Sequence of protein 1:
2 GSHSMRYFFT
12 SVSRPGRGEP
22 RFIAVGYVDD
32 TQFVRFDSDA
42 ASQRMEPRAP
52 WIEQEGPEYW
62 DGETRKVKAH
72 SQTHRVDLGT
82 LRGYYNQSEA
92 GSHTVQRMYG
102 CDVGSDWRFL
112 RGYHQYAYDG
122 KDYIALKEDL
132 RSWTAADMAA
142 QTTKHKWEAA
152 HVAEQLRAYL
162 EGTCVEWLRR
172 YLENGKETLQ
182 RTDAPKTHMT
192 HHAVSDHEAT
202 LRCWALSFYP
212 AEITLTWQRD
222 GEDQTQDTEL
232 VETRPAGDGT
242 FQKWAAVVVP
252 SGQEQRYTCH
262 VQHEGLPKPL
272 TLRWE

These two protein chains interact to form a complex.

Residue-level contacts at the interface:
Residue E64 in protein 1 contacts residue L2 in protein 2 (closest heavy-atom distance 3.1 Å).
Residue D78 in protein 1 is in contact with residue Q8 in protein 2 (closest heavy-atom distance 3.4 Å).
Residue E64 in protein 1 is in contact with residue S1 in protein 2 (closest heavy-atom distance 2.6 Å).
Residue Y117 in protein 1 is in contact with residue V9 in protein 2 (closest heavy-atom distance 4.0 Å).
Residue Y100 in protein 1 contacts residue L2 in protein 2 (closest heavy-atom distance 3.3 Å).
Residue Y60 in protein 1 contacts residue S1 in protein 2 (closest heavy-atom distance 4.5 Å).
Residue K147 in protein 1 contacts residue V9 in protein 2 (closest heavy-atom distance 4.0 Å).
Residue T74 in protein 1 interacts with residue W5 in protein 2 (closest heavy-atom distance 3.7 Å).
Residue K67 in protein 1 is in contact with residue L2 in protein 2 (closest heavy-atom distance 3.4 Å).
Residue Y85 in protein 1 contacts residue V9 in protein 2 (closest heavy-atom distance 3.0 Å).
Residue T81 in protein 1 is in contact with residue V9 in protein 2 (closest heavy-atom distance 3.1 Å).
Residue A70 in protein 1 is in contact with residue I6 in protein 2 (closest heavy-atom distance 4.3 Å).
Residue Y117 in protein 1 interacts with residue T7 in protein 2 (closest heavy-atom distance 4.5 Å).
Residue R98 in protein 1 is in contact with residue L3 in protein 2 (closest heavy-atom distance 4.5 Å).
Residue F10 in protein 1 contacts residue L2 in protein 2 (closest heavy-atom distance 3.6 Å).
Residue T144 in protein 1 interacts with residue V9 in protein 2 (closest heavy-atom distance 3.0 Å).
Residue W148 in protein 1 interacts with residue T7 in protein 2 (closest heavy-atom distance 3.6 Å).
Residue H71 in protein 1 is in contact with residue L3 in protein 2 (closest heavy-atom distance 3.2 Å).
Residue V153 in protein 1 is in contact with residue T7 in protein 2 (closest heavy-atom distance 4.0 Å).
Residue Y160 in protein 1 interacts with residue L2 in protein 2 (closest heavy-atom distance 4.1 Å).
Residue Y160 in protein 1 interacts with residue L3 in protein 2 (closest heavy-atom distance 3.4 Å).
Residue Y8 in protein 1 is in contact with residue L2 in protein 2 (closest heavy-atom distance 3.4 Å).
Residue Q156 in protein 1 interacts with residue T7 in protein 2 (closest heavy-atom distance 4.9 Å).
Residue K67 in protein 1 interacts with residue L3 in protein 2 (closest heavy-atom distance 4.5 Å).
Residue K67 in protein 1 interacts with residue W5 in protein 2 (closest heavy-atom distance 4.9 Å).
Residue M6 in protein 1 contacts residue S1 in protein 2 (closest heavy-atom distance 3.7 Å).
Residue W148 in protein 1 contacts residue Q8 in protein 2 (closest heavy-atom distance 2.8 Å).
Residue L157 in protein 1 contacts residue W5 in protein 2 (closest heavy-atom distance 3.9 Å).
Residue W168 in protein 1 interacts with residue S1 in protein 2 (closest heavy-atom distance 3.5 Å).
Residue Y160 in protein 1 contacts residue S1 in protein 2 (closest heavy-atom distance 2.5 Å).
Residue Y172 in protein 1 interacts with residue S1 in protein 2 (closest heavy-atom distance 3.1 Å).
Residue A70 in protein 1 contacts residue W5 in protein 2 (closest heavy-atom distance 3.5 Å).
Residue R66 in protein 1 contacts residue M4 in protein 2 (closest heavy-atom distance 4.9 Å).
Residue R98 in protein 1 contacts residue W5 in protein 2 (closest heavy-atom distance 3.3 Å).
Residue Y124 in protein 1 is in contact with residue V9 in protein 2 (closest heavy-atom distance 4.4 Å).
Residue D78 in protein 1 is in contact with residue V9 in protein 2 (closest heavy-atom distance 2.9 Å).
Residue H71 in protein 1 interacts with residue W5 in protein 2 (closest heavy-atom distance 3.9 Å).
Residue Q156 in protein 1 is in contact with residue M4 in protein 2 (closest heavy-atom distance 4.1 Å).
Residue W148 in protein 1 contacts residue W5 in protein 2 (closest heavy-atom distance 4.1 Å).
Residue L82 in protein 1 is in contact with residue V9 in protein 2 (closest heavy-atom distance 3.9 Å).
Residue K67 in protein 1 interacts with residue S1 in protein 2 (closest heavy-atom distance 3.4 Å).
Residue K67 in protein 1 interacts with residue M4 in protein 2 (closest heavy-atom distance 3.8 Å).
Residue T144 in protein 1 contacts residue Q8 in protein 2 (closest heavy-atom distance 4.9 Å).
Residue V68 in protein 1 is in contact with residue L2 in protein 2 (closest heavy-atom distance 3.6 Å).
Residue T74 in protein 1 contacts residue Q8 in protein 2 (closest heavy-atom distance 4.0 Å).
Residue Y8 in protein 1 contacts residue S1 in protein 2 (closest heavy-atom distance 2.9 Å).
Residue V153 in protein 1 is in contact with residue W5 in protein 2 (closest heavy-atom distance 3.8 Å).
Residue T74 in protein 1 is in contact with residue I6 in protein 2 (closest heavy-atom distance 3.4 Å).
Residue T74 in protein 1 is in contact with residue T7 in protein 2 (closest heavy-atom distance 3.5 Å).
Residue H115 in protein 1 is in contact with residue W5 in protein 2 (closest heavy-atom distance 4.3 Å).
Residue V77 in protein 1 is in contact with residue Q8 in protein 2 (closest heavy-atom distance 3.2 Å).
Residue A70 in protein 1 is in contact with residue M4 in protein 2 (closest heavy-atom distance 4.3 Å).
Residue Y117 in protein 1 is in contact with residue W5 in protein 2 (closest heavy-atom distance 3.6 Å).
Residue L157 in protein 1 contacts residue L3 in protein 2 (closest heavy-atom distance 3.7 Å).
Residue H71 in protein 1 interacts with residue L2 in protein 2 (closest heavy-atom distance 4.2 Å).
Residue D78 in protein 1 is in contact with residue T7 in protein 2 (closest heavy-atom distance 4.8 Å).
Residue Y100 in protein 1 contacts residue L3 in protein 2 (closest heavy-atom distance 3.4 Å).
Residue W148 in protein 1 is in contact with residue V9 in protein 2 (closest heavy-atom distance 3.8 Å).
Residue M46 in protein 1 contacts residue L2 in protein 2 (closest heavy-atom distance 3.4 Å).
Residue H75 in protein 1 is in contact with residue W5 in protein 2 (closest heavy-atom distance 4.6 Å).

Sequence of protein 2:
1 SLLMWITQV